Sequence of the second protein:
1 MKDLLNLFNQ

Sequence of the first protein:
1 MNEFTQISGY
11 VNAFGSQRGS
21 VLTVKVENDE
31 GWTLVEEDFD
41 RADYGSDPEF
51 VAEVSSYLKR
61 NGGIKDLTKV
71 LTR

Residue-level contacts at the interface:
Residue Q6 in the first protein interacts with residue L5 in the second protein (closest heavy-atom distance 3.5 Å).
Residue S8 in the first protein is in contact with residue L5 in the second protein (closest heavy-atom distance 4.9 Å).
Residue F50 in the first protein is in contact with residue D3 in the second protein (closest heavy-atom distance 3.4 Å).
Residue T68 in the first protein contacts residue F8 in the second protein (closest heavy-atom distance 3.2 Å).
Residue G15 in the first protein is in contact with residue L4 in the second protein (closest heavy-atom distance 3.8 Å).
Residue G19 in the first protein is in contact with residue M1 in the second protein (closest heavy-atom distance 2.9 Å).
Residue R41 in the first protein interacts with residue K2 in the second protein (closest heavy-atom distance 5.0 Å).
Residue G15 in the first protein interacts with residue F8 in the second protein (closest heavy-atom distance 3.2 Å).
Residue D47 in the first protein is in contact with residue D3 in the second protein (closest heavy-atom distance 3.9 Å).
Residue F4 in the first protein contacts residue L5 in the second protein (closest heavy-atom distance 4.9 Å).
Residue N2 in the first protein contacts residue L4 in the second protein (closest heavy-atom distance 3.4 Å).
Residue I7 in the first protein interacts with residue F8 in the second protein (closest heavy-atom distance 3.2 Å).
Residue E3 in the first protein is in contact with residue L4 in the second protein (closest heavy-atom distance 4.5 Å).
Residue I7 in the first protein is in contact with residue L5 in the second protein (closest heavy-atom distance 3.7 Å).
Residue L67 in the first protein is in contact with residue F8 in the second protein (closest heavy-atom distance 2.8 Å).
Residue Q17 in the first protein interacts with residue D3 in the second protein (closest heavy-atom distance 2.7 Å).
Residue T68 in the first protein interacts with residue L7 in the second protein (closest heavy-atom distance 4.8 Å).
Residue S16 in the first protein interacts with residue L4 in the second protein (closest heavy-atom distance 3.2 Å).
Residue G15 in the first protein contacts residue L5 in the second protein (closest heavy-atom distance 3.1 Å).
Residue S16 in the first protein contacts residue L5 in the second protein (closest heavy-atom distance 4.0 Å).
Residue F50 in the first protein contacts residue L5 in the second protein (closest heavy-atom distance 4.6 Å).
Residue P48 in the first protein is in contact with residue L7 in the second protein (closest heavy-atom distance 4.4 Å).
Residue R41 in the first protein is in contact with residue M1 in the second protein (closest heavy-atom distance 3.9 Å).
Residue F14 in the first protein interacts with residue L5 in the second protein (closest heavy-atom distance 4.8 Å).
Residue V54 in the first protein is in contact with residue F8 in the second protein (closest heavy-atom distance 3.7 Å).
Residue M1 in the first protein is in contact with residue L4 in the second protein (closest heavy-atom distance 4.4 Å).
Residue F50 in the first protein contacts residue F8 in the second protein (closest heavy-atom distance 3.5 Å).
Residue E3 in the first protein interacts with residue L5 in the second protein (closest heavy-atom distance 4.5 Å).
Residue S8 in the first protein contacts residue N9 in the second protein (closest heavy-atom distance 3.6 Å).
Residue Q17 in the first protein is in contact with residue L4 in the second protein (closest heavy-atom distance 3.0 Å).
Residue R41 in the first protein contacts residue D3 in the second protein (closest heavy-atom distance 4.0 Å).
Residue L67 in the first protein interacts with residue N9 in the second protein (closest heavy-atom distance 3.7 Å).
Residue V51 in the first protein is in contact with residue F8 in the second protein (closest heavy-atom distance 3.5 Å).
Residue V51 in the first protein interacts with residue L7 in the second protein (closest heavy-atom distance 3.6 Å).
Residue N2 in the first protein is in contact with residue M1 in the second protein (closest heavy-atom distance 4.0 Å).
Residue D47 in the first protein is in contact with residue L7 in the second protein (closest heavy-atom distance 3.5 Å).
Residue S16 in the first protein is in contact with residue F8 in the second protein (closest heavy-atom distance 4.3 Å).
Residue F50 in the first protein interacts with residue L4 in the second protein (closest heavy-atom distance 3.0 Å).
Residue S8 in the first protein contacts residue F8 in the second protein (closest heavy-atom distance 4.5 Å).
Residue R18 in the first protein interacts with residue L4 in the second protein (closest heavy-atom distance 4.6 Å).
Residue Q17 in the first protein is in contact with residue M1 in the second protein (closest heavy-atom distance 3.1 Å).
Residue T5 in the first protein interacts with residue L5 in the second protein (closest heavy-atom distance 3.0 Å).
Residue T68 in the first protein interacts with residue Q10 in the second protein (closest heavy-atom distance 4.8 Å).
Residue F50 in the first protein interacts with residue L7 in the second protein (closest heavy-atom distance 3.4 Å).

These two protein chains interact to form a complex.